Residue-level contacts at the interface:
Residue R333 in chain A is in contact with residue T42 in chain B (closest heavy-atom distance 3.6 Å).
Residue L325 in chain A is in contact with residue I46 in chain B (closest heavy-atom distance 3.7 Å).
Residue K5 in chain A is in contact with residue D38 in chain B (closest heavy-atom distance 2.5 Å).
Residue N322 in chain A interacts with residue S47 in chain B (closest heavy-atom distance 3.1 Å).
Residue S72 in chain A is in contact with residue Q109 in chain B (closest heavy-atom distance 2.9 Å).
Residue T202 in chain A contacts residue F53 in chain B (closest heavy-atom distance 3.8 Å).
Residue N212 in chain A contacts residue F78 in chain B (closest heavy-atom distance 3.1 Å).
Residue K55 in chain A is in contact with residue R116 in chain B (closest heavy-atom distance 3.7 Å).
Residue L205 in chain A interacts with residue D52 in chain B (closest heavy-atom distance 3.5 Å).
Residue A216 in chain A interacts with residue F78 in chain B (closest heavy-atom distance 3.3 Å).
Residue Y309 in chain A interacts with residue K130 in chain B (closest heavy-atom distance 3.5 Å).
Residue T311 in chain A is in contact with residue R77 in chain B (closest heavy-atom distance 3.7 Å).
Residue N198 in chain A contacts residue K66 in chain B (closest heavy-atom distance 3.1 Å).
Residue Y20 in chain A is in contact with residue I49 in chain B (closest heavy-atom distance 3.4 Å).
Residue K306 in chain A interacts with residue D100 in chain B (closest heavy-atom distance 2.9 Å).
Residue Y309 in chain A contacts residue S25 in chain B (closest heavy-atom distance 3.7 Å).
Residue N322 in chain A interacts with residue I46 in chain B (closest heavy-atom distance 3.7 Å).
Residue V315 in chain A is in contact with residue R77 in chain B (closest heavy-atom distance 3.7 Å).
Residue M191 in chain A interacts with residue Y13 in chain B (closest heavy-atom distance 2.6 Å).
Residue H302 in chain A is in contact with residue D100 in chain B (closest heavy-atom distance 2.7 Å).
Residue M313 in chain A is in contact with residue R77 in chain B (closest heavy-atom distance 2.9 Å).
Residue N209 in chain A interacts with residue V51 in chain B (closest heavy-atom distance 2.9 Å).
Residue N187 in chain A contacts residue Q68 in chain B (closest heavy-atom distance 3.1 Å).
Residue H208 in chain A is in contact with residue Y85 in chain B (closest heavy-atom distance 2.7 Å).
Residue Y309 in chain A is in contact with residue G26 in chain B (closest heavy-atom distance 3.6 Å).
Residue H208 in chain A interacts with residue I81 in chain B (closest heavy-atom distance 3.8 Å).
Residue Q219 in chain A is in contact with residue T80 in chain B (closest heavy-atom distance 2.9 Å).
Residue I80 in chain A interacts with residue R116 in chain B (closest heavy-atom distance 3.6 Å).
Residue S192 in chain A interacts with residue K66 in chain B (closest heavy-atom distance 2.8 Å).
Residue S176 in chain A interacts with residue I81 in chain B (closest heavy-atom distance 3.5 Å).
Residue M191 in chain A interacts with residue L16 in chain B (closest heavy-atom distance 3.8 Å).
Residue E180 in chain A contacts residue S84 in chain B (closest heavy-atom distance 3.5 Å).
Residue N212 in chain A contacts residue G50 in chain B (closest heavy-atom distance 3.7 Å).
Residue N209 in chain A is in contact with residue G50 in chain B (closest heavy-atom distance 3.3 Å).
Residue L215 in chain A interacts with residue T80 in chain B (closest heavy-atom distance 3.8 Å).
Residue Y309 in chain A contacts residue Y45 in chain B (closest heavy-atom distance 3.6 Å).
Residue A216 in chain A is in contact with residue R77 in chain B (closest heavy-atom distance 3.3 Å).
Residue Q308 in chain A contacts residue Y45 in chain B (closest heavy-atom distance 3.3 Å).
Residue E326 in chain A contacts residue I46 in chain B (closest heavy-atom distance 3.4 Å).
Residue E184 in chain A contacts residue R87 in chain B (closest heavy-atom distance 2.6 Å).
Residue K62 in chain A interacts with residue D115 in chain B (closest heavy-atom distance 3.7 Å).
Residue I190 in chain A interacts with residue K66 in chain B (closest heavy-atom distance 2.9 Å).
Residue K55 in chain A contacts residue D115 in chain B (closest heavy-atom distance 3.4 Å).
Residue L73 in chain A contacts residue Q112 in chain B (closest heavy-atom distance 3.5 Å).
Residue L56 in chain A contacts residue R116 in chain B (closest heavy-atom distance 3.7 Å).
Residue N209 in chain A is in contact with residue I49 in chain B (closest heavy-atom distance 3.7 Å).
Residue T193 in chain A contacts residue P11 in chain B (closest heavy-atom distance 3.0 Å).
Residue I190 in chain A contacts residue Q68 in chain B (closest heavy-atom distance 3.5 Å).
Residue S72 in chain A is in contact with residue Q112 in chain B (closest heavy-atom distance 3.3 Å).
Residue N212 in chain A is in contact with residue I49 in chain B (closest heavy-atom distance 2.9 Å).
Residue D220 in chain A contacts residue R77 in chain B (closest heavy-atom distance 2.8 Å).
Residue T193 in chain A interacts with residue N10 in chain B (closest heavy-atom distance 3.3 Å).
Residue E310 in chain A interacts with residue Q75 in chain B (closest heavy-atom distance 3.0 Å).
Residue H302 in chain A is in contact with residue T99 in chain B (closest heavy-atom distance 3.3 Å).
Residue R333 in chain A contacts residue Y41 in chain B (closest heavy-atom distance 3.3 Å).
Residue P195 in chain A interacts with residue N10 in chain B (closest heavy-atom distance 3.5 Å).
Residue L183 in chain A interacts with residue Y85 in chain B (closest heavy-atom distance 3.6 Å).
Residue E76 in chain A is in contact with residue R116 in chain B (closest heavy-atom distance 3.0 Å).
Residue D52 in chain A is in contact with residue R116 in chain B (closest heavy-atom distance 2.8 Å).
Residue T311 in chain A contacts residue Q75 in chain B (closest heavy-atom distance 2.9 Å).

Sequence of chain B:
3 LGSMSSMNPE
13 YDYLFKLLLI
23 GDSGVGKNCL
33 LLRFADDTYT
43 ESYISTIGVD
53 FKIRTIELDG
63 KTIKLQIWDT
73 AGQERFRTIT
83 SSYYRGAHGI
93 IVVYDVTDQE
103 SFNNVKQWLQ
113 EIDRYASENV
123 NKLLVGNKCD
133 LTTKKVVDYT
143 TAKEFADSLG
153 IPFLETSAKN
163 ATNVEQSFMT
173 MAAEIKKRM

Sequence of chain A:
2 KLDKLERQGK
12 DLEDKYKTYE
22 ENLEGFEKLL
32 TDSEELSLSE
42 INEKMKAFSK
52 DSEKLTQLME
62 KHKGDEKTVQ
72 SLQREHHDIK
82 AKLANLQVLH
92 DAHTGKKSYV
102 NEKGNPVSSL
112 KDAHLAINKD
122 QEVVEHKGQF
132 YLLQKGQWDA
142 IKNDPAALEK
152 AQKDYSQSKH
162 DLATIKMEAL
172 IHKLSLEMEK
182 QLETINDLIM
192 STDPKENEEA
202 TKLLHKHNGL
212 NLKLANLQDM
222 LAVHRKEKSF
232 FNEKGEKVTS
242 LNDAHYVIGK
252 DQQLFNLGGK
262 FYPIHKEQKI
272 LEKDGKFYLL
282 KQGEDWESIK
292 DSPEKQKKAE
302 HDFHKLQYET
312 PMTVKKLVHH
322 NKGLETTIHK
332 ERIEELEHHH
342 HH

The following describes two proteins that form a bound complex.